Sequence of chain B:
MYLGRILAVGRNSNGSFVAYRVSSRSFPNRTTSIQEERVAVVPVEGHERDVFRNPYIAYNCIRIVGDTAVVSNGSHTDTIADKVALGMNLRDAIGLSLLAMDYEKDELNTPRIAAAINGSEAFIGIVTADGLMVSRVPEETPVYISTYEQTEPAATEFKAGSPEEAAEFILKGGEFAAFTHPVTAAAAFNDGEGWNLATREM

This data describes a binding interaction between two proteins.

Contacts between the two chains:
Residue D102 in chain B contacts residue D92 in chain A (closest heavy-atom distance 4.7 Å).
Residue L132 in chain B contacts residue G95 in chain A (closest heavy-atom distance 4.8 Å).
Residue S135 in chain B is in contact with residue D130 in chain A (closest heavy-atom distance 3.6 Å).
Residue A129 in chain B interacts with residue R136 in chain A (closest heavy-atom distance 3.1 Å).
Residue R136 in chain B interacts with residue A129 in chain A (closest heavy-atom distance 3.1 Å).
Residue R91 in chain B is in contact with residue V127 in chain A (closest heavy-atom distance 4.4 Å).
Residue R91 in chain B contacts residue D102 in chain A (closest heavy-atom distance 2.8 Å).
Residue R136 in chain B contacts residue G131 in chain A (closest heavy-atom distance 5.0 Å).
Residue A129 in chain B is in contact with residue R91 in chain A (closest heavy-atom distance 4.1 Å).
Residue D92 in chain B interacts with residue D102 in chain A (closest heavy-atom distance 4.7 Å).
Residue F123 in chain B is in contact with residue D130 in chain A (closest heavy-atom distance 3.5 Å).
Residue F123 in chain B is in contact with residue G131 in chain A (closest heavy-atom distance 4.7 Å).
Residue T128 in chain B is in contact with residue R91 in chain A (closest heavy-atom distance 2.9 Å).
Residue R91 in chain B is in contact with residue A129 in chain A (closest heavy-atom distance 4.1 Å).
Residue R91 in chain B contacts residue L132 in chain A (closest heavy-atom distance 4.5 Å).
Residue D130 in chain B contacts residue R91 in chain A (closest heavy-atom distance 4.6 Å).
Residue R91 in chain B is in contact with residue G131 in chain A (closest heavy-atom distance 3.8 Å).
Residue L99 in chain B interacts with residue L96 in chain A (closest heavy-atom distance 3.7 Å).
Residue L132 in chain B is in contact with residue M133 in chain A (closest heavy-atom distance 3.3 Å).
Residue V134 in chain B contacts residue G131 in chain A (closest heavy-atom distance 3.2 Å).
Residue L96 in chain B contacts residue L99 in chain A (closest heavy-atom distance 3.7 Å).
Residue G131 in chain B interacts with residue R91 in chain A (closest heavy-atom distance 3.8 Å).
Residue V134 in chain B is in contact with residue D130 in chain A (closest heavy-atom distance 4.3 Å).
Residue V134 in chain B contacts residue M133 in chain A (closest heavy-atom distance 4.9 Å).
Residue G131 in chain B contacts residue V134 in chain A (closest heavy-atom distance 3.2 Å).
Residue R91 in chain B is in contact with residue T128 in chain A (closest heavy-atom distance 2.9 Å).
Residue G131 in chain B is in contact with residue S135 in chain A (closest heavy-atom distance 4.4 Å).
Residue R91 in chain B interacts with residue L99 in chain A (closest heavy-atom distance 4.8 Å).
Residue G95 in chain B interacts with residue L132 in chain A (closest heavy-atom distance 4.8 Å).
Residue D92 in chain B interacts with residue L99 in chain A (closest heavy-atom distance 3.4 Å).
Residue R136 in chain B is in contact with residue D130 in chain A (closest heavy-atom distance 2.8 Å).
Residue V134 in chain B is in contact with residue L132 in chain A (closest heavy-atom distance 2.8 Å).
Residue D130 in chain B interacts with residue R136 in chain A (closest heavy-atom distance 2.8 Å).
Residue G95 in chain B contacts residue L99 in chain A (closest heavy-atom distance 4.2 Å).
Residue L132 in chain B contacts residue R91 in chain A (closest heavy-atom distance 4.5 Å).
Residue M133 in chain B is in contact with residue M133 in chain A (closest heavy-atom distance 3.8 Å).
Residue L99 in chain B contacts residue D92 in chain A (closest heavy-atom distance 3.4 Å).
Residue L99 in chain B is in contact with residue G95 in chain A (closest heavy-atom distance 4.2 Å).
Residue D130 in chain B interacts with residue S135 in chain A (closest heavy-atom distance 3.6 Å).
Residue D130 in chain B is in contact with residue F123 in chain A (closest heavy-atom distance 3.5 Å).
Residue S135 in chain B is in contact with residue G131 in chain A (closest heavy-atom distance 4.4 Å).
Residue G131 in chain B is in contact with residue F123 in chain A (closest heavy-atom distance 4.7 Å).
Residue D130 in chain B contacts residue V134 in chain A (closest heavy-atom distance 4.3 Å).
Residue D102 in chain B is in contact with residue R91 in chain A (closest heavy-atom distance 2.8 Å).
Residue A129 in chain B contacts residue F123 in chain A (closest heavy-atom distance 4.5 Å).
Residue F123 in chain B interacts with residue A129 in chain A (closest heavy-atom distance 4.5 Å).
Residue L99 in chain B interacts with residue L99 in chain A (closest heavy-atom distance 4.0 Å).
Residue M133 in chain B contacts residue V134 in chain A (closest heavy-atom distance 4.9 Å).
Residue M133 in chain B is in contact with residue L132 in chain A (closest heavy-atom distance 3.3 Å).
Residue G131 in chain B interacts with residue R136 in chain A (closest heavy-atom distance 5.0 Å).
Residue L132 in chain B is in contact with residue L132 in chain A (closest heavy-atom distance 3.5 Å).
Residue V127 in chain B contacts residue R91 in chain A (closest heavy-atom distance 4.4 Å).
Residue L99 in chain B is in contact with residue R91 in chain A (closest heavy-atom distance 4.8 Å).
Residue R91 in chain B interacts with residue D130 in chain A (closest heavy-atom distance 4.6 Å).
Residue L132 in chain B is in contact with residue V134 in chain A (closest heavy-atom distance 2.8 Å).

Sequence of chain A:
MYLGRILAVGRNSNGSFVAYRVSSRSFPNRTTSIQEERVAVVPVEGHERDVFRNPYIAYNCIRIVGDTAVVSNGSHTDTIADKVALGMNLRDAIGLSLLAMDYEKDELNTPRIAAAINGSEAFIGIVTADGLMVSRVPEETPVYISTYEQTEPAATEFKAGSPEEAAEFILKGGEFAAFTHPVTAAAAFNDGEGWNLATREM